Sequence of chain B:
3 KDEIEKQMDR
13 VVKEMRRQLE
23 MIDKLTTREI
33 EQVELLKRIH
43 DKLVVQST

Contacts between the two chains:
Residue I24 in chain B contacts residue L27 in chain A (closest heavy-atom distance 3.5 Å).
Residue E31 in chain B interacts with residue E16 in chain A (closest heavy-atom distance 4.6 Å).
Residue L21 in chain B is in contact with residue E31 in chain A (closest heavy-atom distance 3.2 Å).
Residue M10 in chain B interacts with residue I41 in chain A (closest heavy-atom distance 3.8 Å).
Residue M17 in chain B contacts residue L38 in chain A (closest heavy-atom distance 3.7 Å).
Residue Q48 in chain B is in contact with residue K3 in chain A (closest heavy-atom distance 4.0 Å).
Residue Q20 in chain B interacts with residue E31 in chain A (closest heavy-atom distance 2.2 Å).
Residue V13 in chain B contacts residue L38 in chain A (closest heavy-atom distance 3.6 Å).
Residue L27 in chain B contacts residue L27 in chain A (closest heavy-atom distance 4.1 Å).
Residue E16 in chain B contacts residue E31 in chain A (closest heavy-atom distance 4.4 Å).
Residue Q34 in chain B is in contact with residue M17 in chain A (closest heavy-atom distance 3.8 Å).
Residue I24 in chain B interacts with residue T28 in chain A (closest heavy-atom distance 3.7 Å).
Residue E31 in chain B contacts residue M17 in chain A (closest heavy-atom distance 3.0 Å).
Residue L38 in chain B interacts with residue V14 in chain A (closest heavy-atom distance 4.6 Å).
Residue V13 in chain B interacts with residue Q34 in chain A (closest heavy-atom distance 3.7 Å).
Residue I24 in chain B is in contact with residue I24 in chain A (closest heavy-atom distance 3.8 Å).
Residue M17 in chain B is in contact with residue Q34 in chain A (closest heavy-atom distance 3.6 Å).
Residue V14 in chain B is in contact with residue L38 in chain A (closest heavy-atom distance 4.8 Å).
Residue L45 in chain B interacts with residue K3 in chain A (closest heavy-atom distance 4.9 Å).
Residue M17 in chain B is in contact with residue V35 in chain A (closest heavy-atom distance 3.7 Å).
Residue L37 in chain B interacts with residue V13 in chain A (closest heavy-atom distance 4.2 Å).
Residue L38 in chain B is in contact with residue V13 in chain A (closest heavy-atom distance 3.6 Å).
Residue M10 in chain B interacts with residue L38 in chain A (closest heavy-atom distance 4.4 Å).
Residue L38 in chain B interacts with residue M10 in chain A (closest heavy-atom distance 4.2 Å).
Residue I41 in chain B interacts with residue M10 in chain A (closest heavy-atom distance 3.7 Å).
Residue L45 in chain B contacts residue M10 in chain A (closest heavy-atom distance 4.8 Å).
Residue Q34 in chain B contacts residue V13 in chain A (closest heavy-atom distance 4.0 Å).
Residue I6 in chain B is in contact with residue L45 in chain A (closest heavy-atom distance 4.9 Å).
Residue M23 in chain B contacts residue L27 in chain A (closest heavy-atom distance 3.8 Å).
Residue L38 in chain B interacts with residue M17 in chain A (closest heavy-atom distance 4.0 Å).
Residue V35 in chain B contacts residue M17 in chain A (closest heavy-atom distance 3.4 Å).
Residue Q20 in chain B is in contact with residue L27 in chain A (closest heavy-atom distance 4.0 Å).
Residue I24 in chain B interacts with residue E31 in chain A (closest heavy-atom distance 3.9 Å).
Residue I41 in chain B contacts residue V13 in chain A (closest heavy-atom distance 4.3 Å).
Residue I41 in chain B contacts residue I6 in chain A (closest heavy-atom distance 4.0 Å).
Residue Q48 in chain B contacts residue T1 in chain A (closest heavy-atom distance 4.9 Å).
Residue I6 in chain B contacts residue I41 in chain A (closest heavy-atom distance 4.3 Å).
Residue Q34 in chain B contacts residue E16 in chain A (closest heavy-atom distance 3.0 Å).
Residue L45 in chain B contacts residue I6 in chain A (closest heavy-atom distance 3.8 Å).
Residue R30 in chain B contacts residue Q20 in chain A (closest heavy-atom distance 3.5 Å).
Residue L27 in chain B contacts residue M23 in chain A (closest heavy-atom distance 3.9 Å).
Residue Q48 in chain B interacts with residue I6 in chain A (closest heavy-atom distance 4.1 Å).
Residue E31 in chain B is in contact with residue Q20 in chain A (closest heavy-atom distance 2.7 Å).
Residue M17 in chain B interacts with residue E31 in chain A (closest heavy-atom distance 3.2 Å).
Residue L27 in chain B contacts residue I24 in chain A (closest heavy-atom distance 3.5 Å).
Residue E7 in chain B contacts residue L45 in chain A (closest heavy-atom distance 5.0 Å).
Residue E16 in chain B interacts with residue Q34 in chain A (closest heavy-atom distance 2.7 Å).
Residue Q9 in chain B is in contact with residue L37 in chain A (closest heavy-atom distance 3.5 Å).
Residue Q20 in chain B interacts with residue R30 in chain A (closest heavy-atom distance 3.4 Å).
Residue K44 in chain B interacts with residue I6 in chain A (closest heavy-atom distance 3.8 Å).
Residue V13 in chain B is in contact with residue L37 in chain A (closest heavy-atom distance 3.5 Å).
Residue L27 in chain B interacts with residue Q20 in chain A (closest heavy-atom distance 4.3 Å).
Residue I41 in chain B interacts with residue Q9 in chain A (closest heavy-atom distance 3.9 Å).
Residue E31 in chain B contacts residue I24 in chain A (closest heavy-atom distance 4.0 Å).
Residue V13 in chain B interacts with residue I41 in chain A (closest heavy-atom distance 4.3 Å).
Residue Q9 in chain B contacts residue I41 in chain A (closest heavy-atom distance 3.5 Å).
Residue E31 in chain B is in contact with residue L21 in chain A (closest heavy-atom distance 3.4 Å).
Residue Q20 in chain B contacts residue Q34 in chain A (closest heavy-atom distance 3.0 Å).
Residue Q34 in chain B is in contact with residue Q20 in chain A (closest heavy-atom distance 2.8 Å).
Residue T28 in chain B is in contact with residue I24 in chain A (closest heavy-atom distance 3.5 Å).

Sequence of chain A:
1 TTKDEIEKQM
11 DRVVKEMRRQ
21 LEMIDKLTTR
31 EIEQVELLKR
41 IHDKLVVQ

The following describes two proteins that form a bound complex.